The following describes two proteins that form a bound complex.

Residue-level contacts at the interface:
Residue K859 in protein 2 is in contact with residue D139 in protein 1 (closest heavy-atom distance 3.3 Å).
Residue L887 in protein 2 interacts with residue Y123 in protein 1 (closest heavy-atom distance 4.7 Å).
Residue D862 in protein 2 contacts residue S141 in protein 1 (closest heavy-atom distance 4.4 Å).
Residue A883 in protein 2 contacts residue W126 in protein 1 (closest heavy-atom distance 3.4 Å).
Residue F771 in protein 2 interacts with residue G124 in protein 1 (closest heavy-atom distance 4.0 Å).
Residue D778 in protein 2 is in contact with residue V131 in protein 1 (closest heavy-atom distance 4.2 Å).
Residue P918 in protein 2 is in contact with residue W126 in protein 1 (closest heavy-atom distance 3.7 Å).
Residue E846 in protein 2 contacts residue G122 in protein 1 (closest heavy-atom distance 4.4 Å).
Residue A883 in protein 2 interacts with residue G122 in protein 1 (closest heavy-atom distance 3.9 Å).
Residue L861 in protein 2 interacts with residue S141 in protein 1 (closest heavy-atom distance 4.2 Å).
Residue V858 in protein 2 interacts with residue T136 in protein 1 (closest heavy-atom distance 4.5 Å).
Residue K859 in protein 2 interacts with residue T136 in protein 1 (closest heavy-atom distance 3.2 Å).
Residue R894 in protein 2 is in contact with residue Q133 in protein 1 (closest heavy-atom distance 4.1 Å).
Residue V924 in protein 2 contacts residue A129 in protein 1 (closest heavy-atom distance 3.7 Å).
Residue R857 in protein 2 interacts with residue T136 in protein 1 (closest heavy-atom distance 4.2 Å).
Residue M779 in protein 2 is in contact with residue R125 in protein 1 (closest heavy-atom distance 3.2 Å).
Residue E775 in protein 2 interacts with residue R125 in protein 1 (closest heavy-atom distance 2.8 Å).
Residue N828 in protein 2 interacts with residue S141 in protein 1 (closest heavy-atom distance 4.4 Å).
Residue R857 in protein 2 interacts with residue M132 in protein 1 (closest heavy-atom distance 4.6 Å).
Residue F917 in protein 2 contacts residue W126 in protein 1 (closest heavy-atom distance 4.3 Å).
Residue R818 in protein 2 interacts with residue Q128 in protein 1 (closest heavy-atom distance 4.6 Å).
Residue E846 in protein 2 interacts with residue Y123 in protein 1 (closest heavy-atom distance 3.6 Å).
Residue M896 in protein 2 interacts with residue L138 in protein 1 (closest heavy-atom distance 3.5 Å).
Residue R824 in protein 2 interacts with residue L140 in protein 1 (closest heavy-atom distance 4.2 Å).
Residue L886 in protein 2 interacts with residue W126 in protein 1 (closest heavy-atom distance 3.3 Å).
Residue F771 in protein 2 contacts residue Y123 in protein 1 (closest heavy-atom distance 3.5 Å).
Residue E916 in protein 2 is in contact with residue W126 in protein 1 (closest heavy-atom distance 4.1 Å).
Residue R894 in protein 2 interacts with residue L138 in protein 1 (closest heavy-atom distance 4.6 Å).
Residue V895 in protein 2 contacts residue L138 in protein 1 (closest heavy-atom distance 4.0 Å).
Residue K863 in protein 2 contacts residue L140 in protein 1 (closest heavy-atom distance 4.4 Å).
Residue R894 in protein 2 contacts residue M132 in protein 1 (closest heavy-atom distance 3.5 Å).
Residue R811 in protein 2 contacts residue Y123 in protein 1 (closest heavy-atom distance 3.3 Å).
Residue F850 in protein 2 interacts with residue Y123 in protein 1 (closest heavy-atom distance 3.6 Å).
Residue H820 in protein 2 contacts residue Q133 in protein 1 (closest heavy-atom distance 4.6 Å).
Residue F850 in protein 2 is in contact with residue G122 in protein 1 (closest heavy-atom distance 3.5 Å).
Residue V776 in protein 2 interacts with residue R125 in protein 1 (closest heavy-atom distance 3.8 Å).
Residue L887 in protein 2 is in contact with residue G122 in protein 1 (closest heavy-atom distance 4.1 Å).
Residue K859 in protein 2 interacts with residue L138 in protein 1 (closest heavy-atom distance 3.6 Å).
Residue H738 in protein 2 contacts residue G124 in protein 1 (closest heavy-atom distance 4.4 Å).
Residue R890 in protein 2 interacts with residue M132 in protein 1 (closest heavy-atom distance 4.0 Å).
Residue M779 in protein 2 contacts residue Q128 in protein 1 (closest heavy-atom distance 3.2 Å).
Residue R824 in protein 2 contacts residue S141 in protein 1 (closest heavy-atom distance 3.2 Å).
Residue R824 in protein 2 contacts residue D139 in protein 1 (closest heavy-atom distance 2.6 Å).
Residue S921 in protein 2 contacts residue W126 in protein 1 (closest heavy-atom distance 4.4 Å).
Residue Y860 in protein 2 contacts residue S141 in protein 1 (closest heavy-atom distance 3.4 Å).
Residue V924 in protein 2 contacts residue S130 in protein 1 (closest heavy-atom distance 4.1 Å).
Residue E884 in protein 2 is in contact with residue G122 in protein 1 (closest heavy-atom distance 2.3 Å).
Residue E920 in protein 2 is in contact with residue N127 in protein 1 (closest heavy-atom distance 3.4 Å).
Residue R894 in protein 2 is in contact with residue T136 in protein 1 (closest heavy-atom distance 3.1 Å).
Residue L861 in protein 2 is in contact with residue L140 in protein 1 (closest heavy-atom distance 3.5 Å).
Residue K859 in protein 2 contacts residue L137 in protein 1 (closest heavy-atom distance 3.9 Å).
Residue Q845 in protein 2 is in contact with residue G122 in protein 1 (closest heavy-atom distance 4.3 Å).
Residue E775 in protein 2 contacts residue G124 in protein 1 (closest heavy-atom distance 4.5 Å).
Residue H738 in protein 2 interacts with residue R125 in protein 1 (closest heavy-atom distance 4.3 Å).
Residue Y860 in protein 2 interacts with residue D139 in protein 1 (closest heavy-atom distance 3.2 Å).
Residue S921 in protein 2 contacts residue N127 in protein 1 (closest heavy-atom distance 3.4 Å).
Residue H820 in protein 2 interacts with residue V131 in protein 1 (closest heavy-atom distance 4.6 Å).
Residue R818 in protein 2 is in contact with residue R125 in protein 1 (closest heavy-atom distance 3.6 Å).
Residue R857 in protein 2 is in contact with residue A129 in protein 1 (closest heavy-atom distance 4.5 Å).
Residue P918 in protein 2 contacts residue N127 in protein 1 (closest heavy-atom distance 3.3 Å).

Sequence of protein 1:
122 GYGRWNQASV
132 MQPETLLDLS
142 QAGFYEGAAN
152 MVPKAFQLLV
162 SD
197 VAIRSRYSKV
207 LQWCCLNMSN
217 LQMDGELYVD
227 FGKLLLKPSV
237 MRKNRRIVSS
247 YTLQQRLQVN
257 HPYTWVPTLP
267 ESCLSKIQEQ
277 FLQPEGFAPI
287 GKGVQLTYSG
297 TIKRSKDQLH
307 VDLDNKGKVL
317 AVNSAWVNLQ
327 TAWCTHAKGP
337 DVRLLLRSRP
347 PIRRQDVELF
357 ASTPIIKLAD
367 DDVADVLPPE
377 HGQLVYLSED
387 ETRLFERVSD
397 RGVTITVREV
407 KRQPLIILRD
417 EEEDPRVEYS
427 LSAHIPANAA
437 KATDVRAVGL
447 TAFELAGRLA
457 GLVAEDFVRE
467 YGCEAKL

Sequence of protein 2:
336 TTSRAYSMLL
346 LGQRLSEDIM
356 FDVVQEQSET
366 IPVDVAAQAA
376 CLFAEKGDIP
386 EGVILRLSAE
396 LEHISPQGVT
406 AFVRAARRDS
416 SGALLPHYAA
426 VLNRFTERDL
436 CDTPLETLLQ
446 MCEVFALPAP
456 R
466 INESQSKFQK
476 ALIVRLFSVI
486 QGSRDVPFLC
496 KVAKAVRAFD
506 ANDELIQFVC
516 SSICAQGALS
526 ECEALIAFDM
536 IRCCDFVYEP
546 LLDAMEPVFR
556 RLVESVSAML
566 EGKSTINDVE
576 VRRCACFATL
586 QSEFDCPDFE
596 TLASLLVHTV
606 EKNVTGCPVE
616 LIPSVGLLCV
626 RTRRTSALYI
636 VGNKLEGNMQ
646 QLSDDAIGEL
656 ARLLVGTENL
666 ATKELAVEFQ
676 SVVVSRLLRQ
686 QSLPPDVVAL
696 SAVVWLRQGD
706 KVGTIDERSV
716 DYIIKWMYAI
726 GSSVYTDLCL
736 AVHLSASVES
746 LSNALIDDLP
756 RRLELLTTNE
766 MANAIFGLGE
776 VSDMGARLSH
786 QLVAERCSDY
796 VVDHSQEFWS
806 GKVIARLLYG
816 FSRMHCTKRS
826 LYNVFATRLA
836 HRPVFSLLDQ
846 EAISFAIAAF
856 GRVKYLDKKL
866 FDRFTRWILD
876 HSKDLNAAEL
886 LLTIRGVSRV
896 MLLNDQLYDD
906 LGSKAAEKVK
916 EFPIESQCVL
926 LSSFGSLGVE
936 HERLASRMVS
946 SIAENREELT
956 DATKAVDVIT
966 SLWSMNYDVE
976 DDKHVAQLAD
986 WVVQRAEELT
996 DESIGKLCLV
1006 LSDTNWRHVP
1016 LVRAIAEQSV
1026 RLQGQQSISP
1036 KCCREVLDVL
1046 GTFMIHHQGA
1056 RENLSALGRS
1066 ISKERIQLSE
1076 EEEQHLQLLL